These two protein chains interact to form a complex.

Interface contacts:
Residue S37 in chain B is in contact with residue T119 in chain A (closest heavy-atom distance 3.5 Å).
Residue G53 in chain B is in contact with residue N80 in chain A (closest heavy-atom distance 3.6 Å).
Residue V5 in chain B is in contact with residue N130 in chain A (closest heavy-atom distance 2.7 Å).
Residue F41 in chain B contacts residue A115 in chain A (closest heavy-atom distance 4.3 Å).
Residue S4 in chain B interacts with residue A127 in chain A (closest heavy-atom distance 3.5 Å).
Residue T52 in chain B is in contact with residue N80 in chain A (closest heavy-atom distance 4.3 Å).
Residue V34 in chain B interacts with residue S123 in chain A (closest heavy-atom distance 3.4 Å).
Residue F41 in chain B contacts residue L77 in chain A (closest heavy-atom distance 3.8 Å).
Residue E45 in chain B interacts with residue V140 in chain A (closest heavy-atom distance 4.8 Å).
Residue F41 in chain B contacts residue N114 in chain A (closest heavy-atom distance 4.6 Å).
Residue V40 in chain B interacts with residue A115 in chain A (closest heavy-atom distance 4.2 Å).
Residue V5 in chain B is in contact with residue T129 in chain A (closest heavy-atom distance 3.0 Å).
Residue H6 in chain B is in contact with residue L131 in chain A (closest heavy-atom distance 4.8 Å).
Residue G53 in chain B contacts residue L77 in chain A (closest heavy-atom distance 3.0 Å).
Residue S4 in chain B is in contact with residue P132 in chain A (closest heavy-atom distance 4.2 Å).
Residue G47 in chain B interacts with residue F141 in chain A (closest heavy-atom distance 4.6 Å).
Residue S4 in chain B interacts with residue L131 in chain A (closest heavy-atom distance 4.3 Å).
Residue V34 in chain B is in contact with residue V120 in chain A (closest heavy-atom distance 4.8 Å).
Residue T42 in chain B contacts residue I113 in chain A (closest heavy-atom distance 4.5 Å).
Residue S37 in chain B is in contact with residue Q118 in chain A (closest heavy-atom distance 3.6 Å).
Residue R44 in chain B contacts residue N114 in chain A (closest heavy-atom distance 3.8 Å).
Residue Y36 in chain B contacts residue V120 in chain A (closest heavy-atom distance 3.3 Å).
Residue F41 in chain B contacts residue C78 in chain A (closest heavy-atom distance 4.0 Å).
Residue V34 in chain B is in contact with residue P121 in chain A (closest heavy-atom distance 4.4 Å).
Residue F41 in chain B contacts residue I116 in chain A (closest heavy-atom distance 3.8 Å).
Residue V40 in chain B is in contact with residue Q117 in chain A (closest heavy-atom distance 4.3 Å).
Residue A35 in chain B contacts residue S123 in chain A (closest heavy-atom distance 4.3 Å).
Residue G53 in chain B contacts residue C78 in chain A (closest heavy-atom distance 3.2 Å).
Residue A35 in chain B is in contact with residue P121 in chain A (closest heavy-atom distance 4.4 Å).
Residue S4 in chain B contacts residue S128 in chain A (closest heavy-atom distance 4.4 Å).
Residue S4 in chain B is in contact with residue N130 in chain A (closest heavy-atom distance 2.3 Å).
Residue Q38 in chain B contacts residue T119 in chain A (closest heavy-atom distance 3.9 Å).
Residue K39 in chain B is in contact with residue I116 in chain A (closest heavy-atom distance 3.8 Å).
Residue T42 in chain B interacts with residue A115 in chain A (closest heavy-atom distance 4.6 Å).
Residue A35 in chain B contacts residue V120 in chain A (closest heavy-atom distance 3.2 Å).
Residue V5 in chain B interacts with residue L131 in chain A (closest heavy-atom distance 2.9 Å).
Residue R54 in chain B is in contact with residue C78 in chain A (closest heavy-atom distance 3.1 Å).
Residue A43 in chain B interacts with residue N114 in chain A (closest heavy-atom distance 4.6 Å).
Residue K39 in chain B interacts with residue Q118 in chain A (closest heavy-atom distance 3.7 Å).
Residue C33 in chain B interacts with residue S123 in chain A (closest heavy-atom distance 4.8 Å).
Residue K39 in chain B is in contact with residue Q117 in chain A (closest heavy-atom distance 4.3 Å).
Residue V5 in chain B is in contact with residue P132 in chain A (closest heavy-atom distance 4.8 Å).
Residue V34 in chain B interacts with residue N122 in chain A (closest heavy-atom distance 3.4 Å).
Residue Q38 in chain B contacts residue Q117 in chain A (closest heavy-atom distance 4.0 Å).
Residue S4 in chain B contacts residue T129 in chain A (closest heavy-atom distance 3.3 Å).
Residue H6 in chain B interacts with residue T129 in chain A (closest heavy-atom distance 3.3 Å).
Residue Q38 in chain B interacts with residue Q118 in chain A (closest heavy-atom distance 2.6 Å).
Residue H6 in chain B interacts with residue N130 in chain A (closest heavy-atom distance 3.0 Å).
Residue A35 in chain B interacts with residue N122 in chain A (closest heavy-atom distance 3.3 Å).
Residue G53 in chain B contacts residue E79 in chain A (closest heavy-atom distance 4.0 Å).
Residue A46 in chain B interacts with residue F141 in chain A (closest heavy-atom distance 4.9 Å).
Residue R55 in chain B interacts with residue C78 in chain A (closest heavy-atom distance 4.3 Å).
Residue T42 in chain B is in contact with residue L77 in chain A (closest heavy-atom distance 3.1 Å).
Residue V40 in chain B interacts with residue I116 in chain A (closest heavy-atom distance 2.6 Å).
Residue P92 in chain B interacts with residue T129 in chain A (closest heavy-atom distance 4.3 Å).
Residue T42 in chain B interacts with residue C78 in chain A (closest heavy-atom distance 3.7 Å).
Residue S37 in chain B contacts residue V120 in chain A (closest heavy-atom distance 3.5 Å).
Residue S4 in chain B interacts with residue V125 in chain A (closest heavy-atom distance 3.9 Å).
Residue T42 in chain B interacts with residue N114 in chain A (closest heavy-atom distance 2.7 Å).
Residue A51 in chain B is in contact with residue N80 in chain A (closest heavy-atom distance 4.4 Å).

Sequence of chain A:
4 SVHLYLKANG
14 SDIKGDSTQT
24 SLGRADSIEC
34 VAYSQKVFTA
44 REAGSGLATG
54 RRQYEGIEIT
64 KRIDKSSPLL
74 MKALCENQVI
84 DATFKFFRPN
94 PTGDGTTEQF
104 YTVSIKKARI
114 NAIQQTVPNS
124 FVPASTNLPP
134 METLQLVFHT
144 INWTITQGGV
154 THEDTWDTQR

Sequence of chain B:
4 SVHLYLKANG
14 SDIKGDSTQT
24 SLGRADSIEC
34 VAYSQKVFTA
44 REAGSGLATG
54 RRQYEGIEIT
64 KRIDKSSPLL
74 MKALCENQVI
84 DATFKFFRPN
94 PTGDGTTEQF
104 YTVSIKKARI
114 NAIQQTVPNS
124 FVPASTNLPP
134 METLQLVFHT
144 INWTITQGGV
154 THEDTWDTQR